Residue-level contacts at the interface:
Residue M28 in chain A interacts with residue T46 in chain B (closest heavy-atom distance 3.9 Å).
Residue Y21 in chain A is in contact with residue G38 in chain B (closest heavy-atom distance 3.4 Å).
Residue Y21 in chain A interacts with residue L41 in chain B (closest heavy-atom distance 4.0 Å).
Residue I32 in chain A is in contact with residue A49 in chain B (closest heavy-atom distance 4.0 Å).
Residue M28 in chain A contacts residue F45 in chain B (closest heavy-atom distance 4.7 Å).
Residue A25 in chain A interacts with residue A49 in chain B (closest heavy-atom distance 3.6 Å).
Residue Y21 in chain A interacts with residue F42 in chain B (closest heavy-atom distance 3.8 Å).
Residue P6 in chain A contacts residue V30 in chain B (closest heavy-atom distance 4.7 Å).
Residue V29 in chain A contacts residue A49 in chain B (closest heavy-atom distance 3.4 Å).
Residue I22 in chain A contacts residue F45 in chain B (closest heavy-atom distance 3.6 Å).
Residue A10 in chain A is in contact with residue V30 in chain B (closest heavy-atom distance 4.0 Å).
Residue M28 in chain A is in contact with residue S50 in chain B (closest heavy-atom distance 4.2 Å).
Residue L14 in chain A contacts residue L41 in chain B (closest heavy-atom distance 4.9 Å).
Residue A7 in chain A contacts residue W26 in chain B (closest heavy-atom distance 4.3 Å).
Residue L14 in chain A interacts with residue G34 in chain B (closest heavy-atom distance 4.1 Å).
Residue Y21 in chain A is in contact with residue F45 in chain B (closest heavy-atom distance 3.6 Å).
Residue P6 in chain A interacts with residue W26 in chain B (closest heavy-atom distance 4.2 Å).
Residue L14 in chain A interacts with residue I37 in chain B (closest heavy-atom distance 3.7 Å).
Residue L14 in chain A is in contact with residue V33 in chain B (closest heavy-atom distance 4.7 Å).
Residue A25 in chain A contacts residue F45 in chain B (closest heavy-atom distance 4.2 Å).
Residue A18 in chain A interacts with residue L41 in chain B (closest heavy-atom distance 4.1 Å).
Residue Y21 in chain A interacts with residue I39 in chain B (closest heavy-atom distance 5.0 Å).
Residue M28 in chain A interacts with residue A49 in chain B (closest heavy-atom distance 3.1 Å).
Residue I32 in chain A interacts with residue S50 in chain B (closest heavy-atom distance 3.8 Å).
Residue A18 in chain A interacts with residue F45 in chain B (closest heavy-atom distance 4.4 Å).

Sequence of chain B:
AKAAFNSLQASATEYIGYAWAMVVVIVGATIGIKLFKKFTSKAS

Sequence of chain A:
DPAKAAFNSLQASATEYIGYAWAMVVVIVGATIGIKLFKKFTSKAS

The following describes two proteins that form a bound complex.